Sequence of protein 1:
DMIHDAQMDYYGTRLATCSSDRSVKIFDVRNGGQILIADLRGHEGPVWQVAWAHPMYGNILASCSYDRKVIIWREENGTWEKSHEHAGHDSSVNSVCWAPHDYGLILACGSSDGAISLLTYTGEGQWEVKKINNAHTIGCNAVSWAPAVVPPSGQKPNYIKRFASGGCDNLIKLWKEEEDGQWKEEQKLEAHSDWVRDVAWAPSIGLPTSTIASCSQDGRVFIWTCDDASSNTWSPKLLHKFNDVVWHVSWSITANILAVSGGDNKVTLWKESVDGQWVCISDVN

The following describes two proteins that form a bound complex.

Sequence of protein 2:
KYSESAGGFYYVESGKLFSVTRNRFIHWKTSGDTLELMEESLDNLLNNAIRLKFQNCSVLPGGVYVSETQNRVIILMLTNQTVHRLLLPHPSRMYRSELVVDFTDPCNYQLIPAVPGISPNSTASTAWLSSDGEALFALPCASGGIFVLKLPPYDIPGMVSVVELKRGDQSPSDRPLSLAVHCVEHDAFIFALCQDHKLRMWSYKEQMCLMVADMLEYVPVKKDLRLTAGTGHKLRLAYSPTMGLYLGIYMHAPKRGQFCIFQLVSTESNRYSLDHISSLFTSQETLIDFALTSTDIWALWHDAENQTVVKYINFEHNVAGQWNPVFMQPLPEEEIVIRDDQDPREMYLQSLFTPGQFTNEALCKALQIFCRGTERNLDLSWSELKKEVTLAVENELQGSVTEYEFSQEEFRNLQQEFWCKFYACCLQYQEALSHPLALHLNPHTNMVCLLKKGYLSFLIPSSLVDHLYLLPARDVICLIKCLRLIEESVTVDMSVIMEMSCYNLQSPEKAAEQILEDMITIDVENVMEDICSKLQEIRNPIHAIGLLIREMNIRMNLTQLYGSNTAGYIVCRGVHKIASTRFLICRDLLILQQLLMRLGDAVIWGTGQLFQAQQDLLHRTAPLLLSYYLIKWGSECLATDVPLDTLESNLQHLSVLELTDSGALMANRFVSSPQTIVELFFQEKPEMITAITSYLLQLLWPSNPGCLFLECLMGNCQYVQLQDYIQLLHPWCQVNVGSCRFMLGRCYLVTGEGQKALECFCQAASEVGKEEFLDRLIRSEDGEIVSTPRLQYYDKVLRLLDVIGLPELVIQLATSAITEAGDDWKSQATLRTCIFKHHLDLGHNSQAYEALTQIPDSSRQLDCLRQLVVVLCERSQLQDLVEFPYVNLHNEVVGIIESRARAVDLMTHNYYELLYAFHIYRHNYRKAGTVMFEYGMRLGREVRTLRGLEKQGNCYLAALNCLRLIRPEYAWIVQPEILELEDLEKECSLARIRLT

Interface contacts:
Residue L1178 in protein 2 contacts residue T92 in protein 1 (closest heavy-atom distance 4.0 Å).